Residue-level contacts at the interface:
Residue A61 in chain A is in contact with residue W9 in chain B (closest heavy-atom distance 3.5 Å).
Residue M31 in chain A is in contact with residue L5 in chain B (closest heavy-atom distance 4.6 Å).
Residue N69 in chain A contacts residue T12 in chain B (closest heavy-atom distance 3.5 Å).
Residue F52 in chain A interacts with residue L5 in chain B (closest heavy-atom distance 4.1 Å).
Residue F52 in chain A is in contact with residue T3 in chain B (closest heavy-atom distance 3.5 Å).
Residue A51 in chain A is in contact with residue T3 in chain B (closest heavy-atom distance 3.6 Å).
Residue L73 in chain A contacts residue V13 in chain B (closest heavy-atom distance 3.9 Å).
Residue Y9 in chain A interacts with residue L5 in chain B (closest heavy-atom distance 4.5 Å).
Residue N62 in chain A is in contact with residue W7 in chain B (closest heavy-atom distance 3.6 Å).
Residue N69 in chain A contacts residue V13 in chain B (closest heavy-atom distance 3.1 Å).
Residue T72 in chain A is in contact with residue V13 in chain B (closest heavy-atom distance 4.1 Å).
Residue I65 in chain A contacts residue W9 in chain B (closest heavy-atom distance 4.3 Å).
Residue N62 in chain A is in contact with residue W9 in chain B (closest heavy-atom distance 3.5 Å).
Residue F54 in chain A contacts residue W7 in chain B (closest heavy-atom distance 3.9 Å).
Residue T72 in chain A is in contact with residue Y14 in chain B (closest heavy-atom distance 3.5 Å).
Residue Y9 in chain A interacts with residue A6 in chain B (closest heavy-atom distance 2.5 Å).
Residue F22 in chain A is in contact with residue W10 in chain B (closest heavy-atom distance 3.8 Å).
Residue A10 in chain A is in contact with residue W10 in chain B (closest heavy-atom distance 4.5 Å).
Residue R76 in chain A is in contact with residue Y14 in chain B (closest heavy-atom distance 3.7 Å).
Residue A11 in chain A is in contact with residue W10 in chain B (closest heavy-atom distance 3.9 Å).
Residue G58 in chain A interacts with residue W7 in chain B (closest heavy-atom distance 3.6 Å).
Residue E55 in chain A interacts with residue W7 in chain B (closest heavy-atom distance 4.4 Å).
Residue N62 in chain A contacts residue W10 in chain B (closest heavy-atom distance 3.3 Å).
Residue S53 in chain A is in contact with residue L5 in chain B (closest heavy-atom distance 3.0 Å).
Residue R76 in chain A contacts residue V13 in chain B (closest heavy-atom distance 4.5 Å).
Residue N68 in chain A is in contact with residue T12 in chain B (closest heavy-atom distance 4.5 Å).
Residue I65 in chain A interacts with residue T12 in chain B (closest heavy-atom distance 4.3 Å).
Residue F54 in chain A interacts with residue A6 in chain B (closest heavy-atom distance 4.3 Å).
Residue F54 in chain A contacts residue L5 in chain B (closest heavy-atom distance 4.0 Å).
Residue I65 in chain A interacts with residue W10 in chain B (closest heavy-atom distance 3.2 Å).
Residue N62 in chain A interacts with residue E8 in chain B (closest heavy-atom distance 3.3 Å).
Residue A61 in chain A is in contact with residue W7 in chain B (closest heavy-atom distance 4.7 Å).
Residue F32 in chain A interacts with residue L5 in chain B (closest heavy-atom distance 3.5 Å).
Residue Y9 in chain A contacts residue W10 in chain B (closest heavy-atom distance 4.1 Å).
Residue Y9 in chain A interacts with residue W7 in chain B (closest heavy-atom distance 4.0 Å).
Residue I65 in chain A contacts residue R11 in chain B (closest heavy-atom distance 3.8 Å).
Residue S53 in chain A is in contact with residue G4 in chain B (closest heavy-atom distance 3.4 Å).
Residue L66 in chain A is in contact with residue W10 in chain B (closest heavy-atom distance 4.1 Å).
Residue W43 in chain A is in contact with residue L5 in chain B (closest heavy-atom distance 3.9 Å).
Residue N69 in chain A is in contact with residue R11 in chain B (closest heavy-atom distance 3.0 Å).
Residue S53 in chain A interacts with residue T3 in chain B (closest heavy-atom distance 3.0 Å).

The following describes two proteins that form a bound complex.

Sequence of chain B:
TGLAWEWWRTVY

Sequence of chain A:
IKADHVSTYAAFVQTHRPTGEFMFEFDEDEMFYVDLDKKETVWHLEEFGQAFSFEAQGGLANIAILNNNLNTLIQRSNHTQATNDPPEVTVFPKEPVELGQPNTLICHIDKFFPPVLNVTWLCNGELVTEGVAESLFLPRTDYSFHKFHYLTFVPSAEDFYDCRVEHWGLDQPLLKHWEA